Sequence of chain A:
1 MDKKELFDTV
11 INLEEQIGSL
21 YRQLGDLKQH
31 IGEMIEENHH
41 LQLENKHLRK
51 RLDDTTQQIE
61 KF

These two protein chains interact to form a complex.

Sequence of chain B:
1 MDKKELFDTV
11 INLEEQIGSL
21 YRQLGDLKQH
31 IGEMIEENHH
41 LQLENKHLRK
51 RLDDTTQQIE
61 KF

Interface contacts:
Residue I31 in chain A is in contact with residue L6 in chain B (closest heavy-atom distance 3.6 Å).
Residue N12 in chain A contacts residue Q23 in chain B (closest heavy-atom distance 4.3 Å).
Residue E5 in chain A interacts with residue H30 in chain B (closest heavy-atom distance 4.4 Å).
Residue Q23 in chain A interacts with residue L13 in chain B (closest heavy-atom distance 3.2 Å).
Residue Q16 in chain A contacts residue L20 in chain B (closest heavy-atom distance 3.3 Å).
Residue M1 in chain A contacts residue E37 in chain B (closest heavy-atom distance 3.5 Å).
Residue T9 in chain A interacts with residue L27 in chain B (closest heavy-atom distance 4.3 Å).
Residue L20 in chain A is in contact with residue Q16 in chain B (closest heavy-atom distance 3.3 Å).
Residue E37 in chain A is in contact with residue D2 in chain B (closest heavy-atom distance 4.8 Å).
Residue E37 in chain A is in contact with residue M1 in chain B (closest heavy-atom distance 3.5 Å).
Residue D2 in chain A contacts residue E33 in chain B (closest heavy-atom distance 4.7 Å).
Residue Q23 in chain A interacts with residue N12 in chain B (closest heavy-atom distance 4.3 Å).
Residue Q16 in chain A contacts residue Q23 in chain B (closest heavy-atom distance 3.0 Å).
Residue L24 in chain A interacts with residue L13 in chain B (closest heavy-atom distance 3.7 Å).
Residue L6 in chain A interacts with residue I31 in chain B (closest heavy-atom distance 3.6 Å).
Residue L27 in chain A interacts with residue L6 in chain B (closest heavy-atom distance 4.2 Å).
Residue Q16 in chain A is in contact with residue S19 in chain B (closest heavy-atom distance 4.7 Å).
Residue M34 in chain A is in contact with residue L6 in chain B (closest heavy-atom distance 3.6 Å).
Residue L20 in chain A interacts with residue L13 in chain B (closest heavy-atom distance 4.3 Å).
Residue Q16 in chain A interacts with residue Q16 in chain B (closest heavy-atom distance 4.8 Å).
Residue L20 in chain A is in contact with residue I17 in chain B (closest heavy-atom distance 3.8 Å).
Residue S19 in chain A is in contact with residue Q16 in chain B (closest heavy-atom distance 4.7 Å).
Residue L20 in chain A interacts with residue L20 in chain B (closest heavy-atom distance 3.8 Å).
Residue L27 in chain A contacts residue V10 in chain B (closest heavy-atom distance 3.7 Å).
Residue E33 in chain A interacts with residue D2 in chain B (closest heavy-atom distance 4.7 Å).
Residue L13 in chain A interacts with residue L20 in chain B (closest heavy-atom distance 4.3 Å).
Residue L6 in chain A is in contact with residue L27 in chain B (closest heavy-atom distance 4.2 Å).
Residue D2 in chain A interacts with residue E37 in chain B (closest heavy-atom distance 4.8 Å).
Residue L27 in chain A is in contact with residue L13 in chain B (closest heavy-atom distance 3.7 Å).
Residue M34 in chain A interacts with residue D2 in chain B (closest heavy-atom distance 4.3 Å).
Residue H30 in chain A contacts residue L6 in chain B (closest heavy-atom distance 3.6 Å).
Residue M34 in chain A contacts residue K3 in chain B (closest heavy-atom distance 4.8 Å).
Residue L13 in chain A is in contact with residue L27 in chain B (closest heavy-atom distance 3.7 Å).
Residue L27 in chain A interacts with residue T9 in chain B (closest heavy-atom distance 4.3 Å).
Residue V10 in chain A interacts with residue L27 in chain B (closest heavy-atom distance 3.7 Å).
Residue D2 in chain A contacts residue M34 in chain B (closest heavy-atom distance 4.3 Å).
Residue H30 in chain A is in contact with residue E5 in chain B (closest heavy-atom distance 4.4 Å).
Residue L13 in chain A interacts with residue L24 in chain B (closest heavy-atom distance 3.7 Å).
Residue K3 in chain A contacts residue M34 in chain B (closest heavy-atom distance 4.8 Å).
Residue I17 in chain A interacts with residue L20 in chain B (closest heavy-atom distance 3.8 Å).
Residue L13 in chain A interacts with residue Q23 in chain B (closest heavy-atom distance 3.2 Å).
Residue L6 in chain A is in contact with residue H30 in chain B (closest heavy-atom distance 3.6 Å).
Residue L6 in chain A interacts with residue M34 in chain B (closest heavy-atom distance 3.6 Å).
Residue Q23 in chain A interacts with residue Q16 in chain B (closest heavy-atom distance 3.0 Å).